Residue-level contacts at the interface:
Residue W291 in protein 1 contacts residue I27 in protein 2 (closest heavy-atom distance 3.3 Å).
Residue L248 in protein 1 interacts with residue P182 in protein 2 (closest heavy-atom distance 3.3 Å).
Residue E273 in protein 1 is in contact with residue W19 in protein 2 (closest heavy-atom distance 2.8 Å).
Residue L172 in protein 1 is in contact with residue C251 in protein 2 (closest heavy-atom distance 3.0 Å).
Residue E62 in protein 1 contacts residue K209 in protein 2 (closest heavy-atom distance 2.6 Å).
Residue L172 in protein 1 is in contact with residue S252 in protein 2 (closest heavy-atom distance 2.9 Å).
Residue D180 in protein 1 contacts residue F244 in protein 2 (closest heavy-atom distance 2.9 Å).
Residue S250 in protein 1 is in contact with residue P182 in protein 2 (closest heavy-atom distance 3.2 Å).
Residue A300 in protein 1 interacts with residue S25 in protein 2 (closest heavy-atom distance 3.2 Å).
Residue N312 in protein 1 is in contact with residue D47 in protein 2 (closest heavy-atom distance 2.9 Å).
Residue K57 in protein 1 contacts residue R198 in protein 2 (closest heavy-atom distance 3.2 Å).
Residue C145 in protein 1 interacts with residue H222 in protein 2 (closest heavy-atom distance 3.3 Å).
Residue A281 in protein 1 is in contact with residue Q124 in protein 2 (closest heavy-atom distance 3.0 Å).
Residue S176 in protein 1 contacts residue M248 in protein 2 (closest heavy-atom distance 2.8 Å).
Residue T168 in protein 1 interacts with residue F256 in protein 2 (closest heavy-atom distance 2.9 Å).
Residue H194 in protein 1 interacts with residue T210 in protein 2 (closest heavy-atom distance 2.5 Å).
Residue C154 in protein 1 interacts with residue H222 in protein 2 (closest heavy-atom distance 2.8 Å).
Residue N58 in protein 1 contacts residue Q213 in protein 2 (closest heavy-atom distance 2.9 Å).
Residue A209 in protein 1 interacts with residue K196 in protein 2 (closest heavy-atom distance 3.2 Å).
Residue T204 in protein 1 is in contact with residue Y202 in protein 2 (closest heavy-atom distance 2.8 Å).
Residue T253 in protein 1 is in contact with residue L178 in protein 2 (closest heavy-atom distance 3.2 Å).
Residue I256 in protein 1 interacts with residue I175 in protein 2 (closest heavy-atom distance 3.2 Å).
Residue R144 in protein 1 interacts with residue H222 in protein 2 (closest heavy-atom distance 2.7 Å).
Residue N61 in protein 1 contacts residue R198 in protein 2 (closest heavy-atom distance 2.9 Å).
Residue Q210 in protein 1 is in contact with residue K196 in protein 2 (closest heavy-atom distance 2.9 Å).
Residue N61 in protein 1 interacts with residue E200 in protein 2 (closest heavy-atom distance 2.7 Å).
Residue Y173 in protein 1 interacts with residue K207 in protein 2 (closest heavy-atom distance 3.0 Å).
Residue E241 in protein 1 is in contact with residue W197 in protein 2 (closest heavy-atom distance 3.3 Å).
Residue Q210 in protein 1 interacts with residue Q195 in protein 2 (closest heavy-atom distance 2.6 Å).
Residue E273 in protein 1 contacts residue K93 in protein 2 (closest heavy-atom distance 2.7 Å).
Residue V174 in protein 1 is in contact with residue T250 in protein 2 (closest heavy-atom distance 2.7 Å).
Residue L60 in protein 1 is in contact with residue R198 in protein 2 (closest heavy-atom distance 3.3 Å).
Residue N58 in protein 1 interacts with residue P219 in protein 2 (closest heavy-atom distance 3.1 Å).
Residue C177 in protein 1 is in contact with residue T246 in protein 2 (closest heavy-atom distance 3.3 Å).
Residue E212 in protein 1 contacts residue Q195 in protein 2 (closest heavy-atom distance 3.0 Å).
Residue V175 in protein 1 is in contact with residue M248 in protein 2 (closest heavy-atom distance 3.1 Å).
Residue G169 in protein 1 contacts residue V254 in protein 2 (closest heavy-atom distance 3.1 Å).
Residue P246 in protein 1 interacts with residue Y189 in protein 2 (closest heavy-atom distance 2.9 Å).
Residue T202 in protein 1 contacts residue S203 in protein 2 (closest heavy-atom distance 3.2 Å).
Residue L254 in protein 1 interacts with residue L178 in protein 2 (closest heavy-atom distance 2.7 Å).
Residue I170 in protein 1 contacts residue V254 in protein 2 (closest heavy-atom distance 3.1 Å).
Residue S176 in protein 1 interacts with residue N247 in protein 2 (closest heavy-atom distance 3.1 Å).
Residue K181 in protein 1 interacts with residue F244 in protein 2 (closest heavy-atom distance 3.3 Å).
Residue R272 in protein 1 contacts residue S23 in protein 2 (closest heavy-atom distance 2.9 Å).
Residue I256 in protein 1 contacts residue F176 in protein 2 (closest heavy-atom distance 2.7 Å).
Residue K206 in protein 1 is in contact with residue E200 in protein 2 (closest heavy-atom distance 3.0 Å).
Residue E159 in protein 1 interacts with residue K207 in protein 2 (closest heavy-atom distance 3.3 Å).
Residue R197 in protein 1 is in contact with residue C251 in protein 2 (closest heavy-atom distance 3.2 Å).
Residue A252 in protein 1 is in contact with residue V180 in protein 2 (closest heavy-atom distance 3.1 Å).
Residue Q244 in protein 1 interacts with residue W197 in protein 2 (closest heavy-atom distance 2.7 Å).
Residue Y173 in protein 1 contacts residue T250 in protein 2 (closest heavy-atom distance 3.3 Å).
Residue K178 in protein 1 contacts residue T246 in protein 2 (closest heavy-atom distance 2.7 Å).
Residue N255 in protein 1 interacts with residue Q177 in protein 2 (closest heavy-atom distance 3.3 Å).
Residue N58 in protein 1 is in contact with residue R198 in protein 2 (closest heavy-atom distance 3.0 Å).
Residue G51 in protein 1 is in contact with residue H174 in protein 2 (closest heavy-atom distance 3.2 Å).
Residue F208 in protein 1 is in contact with residue R198 in protein 2 (closest heavy-atom distance 2.8 Å).
Residue H198 in protein 1 interacts with residue C251 in protein 2 (closest heavy-atom distance 3.2 Å).
Residue L295 in protein 1 is in contact with residue S24 in protein 2 (closest heavy-atom distance 2.8 Å).
Residue Y271 in protein 1 is in contact with residue Y98 in protein 2 (closest heavy-atom distance 2.8 Å).
Residue I230 in protein 1 is in contact with residue S142 in protein 2 (closest heavy-atom distance 3.3 Å).

Sequence of protein 1:
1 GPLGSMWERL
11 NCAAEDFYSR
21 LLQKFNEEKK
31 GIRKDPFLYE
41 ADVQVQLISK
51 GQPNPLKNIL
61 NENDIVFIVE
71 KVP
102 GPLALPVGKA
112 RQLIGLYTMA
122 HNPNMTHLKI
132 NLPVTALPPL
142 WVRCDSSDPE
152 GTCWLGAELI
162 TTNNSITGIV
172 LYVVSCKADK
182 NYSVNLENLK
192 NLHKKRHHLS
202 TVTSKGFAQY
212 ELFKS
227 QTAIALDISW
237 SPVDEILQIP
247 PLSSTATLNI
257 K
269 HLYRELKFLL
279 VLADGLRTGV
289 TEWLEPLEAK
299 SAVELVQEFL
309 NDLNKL

Sequence of protein 2:
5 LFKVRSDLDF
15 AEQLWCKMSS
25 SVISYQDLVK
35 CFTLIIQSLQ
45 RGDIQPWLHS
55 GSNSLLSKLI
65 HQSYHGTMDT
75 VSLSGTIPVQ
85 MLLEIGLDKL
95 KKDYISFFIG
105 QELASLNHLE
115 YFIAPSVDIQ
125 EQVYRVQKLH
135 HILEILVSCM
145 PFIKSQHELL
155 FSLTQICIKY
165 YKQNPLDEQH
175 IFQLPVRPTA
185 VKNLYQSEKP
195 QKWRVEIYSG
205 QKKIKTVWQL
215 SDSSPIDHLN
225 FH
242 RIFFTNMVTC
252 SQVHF

The following describes two proteins that form a bound complex.